These two protein chains interact to form a complex.

Contacts between the two chains:
Residue G734 in chain B is in contact with residue R200 in chain A (closest heavy-atom distance 3.5 Å).
Residue R832 in chain B contacts residue D220 in chain A (closest heavy-atom distance 3.7 Å).
Residue H539 in chain B is in contact with residue T257 in chain A (closest heavy-atom distance 3.3 Å).
Residue V623 in chain B is in contact with residue S250 in chain A (closest heavy-atom distance 4.1 Å).
Residue P784 in chain B interacts with residue Y17 in chain A (closest heavy-atom distance 4.0 Å).
Residue N898 in chain B interacts with residue Y17 in chain A (closest heavy-atom distance 3.2 Å).
Residue E833 in chain B interacts with residue A286 in chain A (closest heavy-atom distance 3.7 Å).
Residue G780 in chain B interacts with residue P19 in chain A (closest heavy-atom distance 3.3 Å).
Residue N694 in chain B is in contact with residue R198 in chain A (closest heavy-atom distance 4.2 Å).
Residue K703 in chain B interacts with residue E115 in chain A (closest heavy-atom distance 3.5 Å).
Residue W738 in chain B interacts with residue E115 in chain A (closest heavy-atom distance 3.9 Å).
Residue K699 in chain B interacts with residue E192 in chain A (closest heavy-atom distance 3.6 Å).
Residue D837 in chain B contacts residue S20 in chain A (closest heavy-atom distance 4.3 Å).
Residue G734 in chain B contacts residue S173 in chain A (closest heavy-atom distance 4.0 Å).
Residue L696 in chain B interacts with residue R198 in chain A (closest heavy-atom distance 3.3 Å).
Residue M733 in chain B is in contact with residue R200 in chain A (closest heavy-atom distance 3.5 Å).
Residue I702 in chain B contacts residue R198 in chain A (closest heavy-atom distance 4.1 Å).
Residue H781 in chain B contacts residue P19 in chain A (closest heavy-atom distance 3.5 Å).
Residue K829 in chain B contacts residue R200 in chain A (closest heavy-atom distance 3.4 Å).
Residue H831 in chain B contacts residue F265 in chain A (closest heavy-atom distance 4.2 Å).
Residue M733 in chain B contacts residue S173 in chain A (closest heavy-atom distance 3.1 Å).
Residue R624 in chain B is in contact with residue P249 in chain A (closest heavy-atom distance 3.4 Å).
Residue P697 in chain B interacts with residue L194 in chain A (closest heavy-atom distance 4.3 Å).
Residue T676 in chain B is in contact with residue R196 in chain A (closest heavy-atom distance 3.5 Å).
Residue L584 in chain B interacts with residue L304 in chain A (closest heavy-atom distance 3.8 Å).
Residue D837 in chain B interacts with residue P19 in chain A (closest heavy-atom distance 3.2 Å).
Residue E836 in chain B interacts with residue P19 in chain A (closest heavy-atom distance 4.2 Å).
Residue I534 in chain B is in contact with residue L251 in chain A (closest heavy-atom distance 3.9 Å).
Residue L584 in chain B is in contact with residue V306 in chain A (closest heavy-atom distance 3.8 Å).
Residue I534 in chain B is in contact with residue P226 in chain A (closest heavy-atom distance 4.4 Å).
Residue V591 in chain B is in contact with residue Q312 in chain A (closest heavy-atom distance 4.1 Å).
Residue K703 in chain B is in contact with residue V114 in chain A (closest heavy-atom distance 3.3 Å).
Residue I702 in chain B contacts residue G174 in chain A (closest heavy-atom distance 3.2 Å).
Residue L535 in chain B contacts residue T256 in chain A (closest heavy-atom distance 3.1 Å).
Residue E531 in chain B is in contact with residue P226 in chain A (closest heavy-atom distance 3.5 Å).
Residue P698 in chain B interacts with residue L194 in chain A (closest heavy-atom distance 3.1 Å).
Residue L535 in chain B is in contact with residue F252 in chain A (closest heavy-atom distance 3.6 Å).
Residue L626 in chain B interacts with residue P249 in chain A (closest heavy-atom distance 3.6 Å).
Residue V591 in chain B contacts residue F310 in chain A (closest heavy-atom distance 3.5 Å).
Residue E588 in chain B interacts with residue L304 in chain A (closest heavy-atom distance 3.5 Å).
Residue I534 in chain B is in contact with residue F252 in chain A (closest heavy-atom distance 3.0 Å).
Residue Q675 in chain B interacts with residue L197 in chain A (closest heavy-atom distance 3.3 Å).
Residue P698 in chain B is in contact with residue L197 in chain A (closest heavy-atom distance 2.9 Å).
Residue I702 in chain B interacts with residue V114 in chain A (closest heavy-atom distance 4.4 Å).
Residue Q675 in chain B contacts residue R196 in chain A (closest heavy-atom distance 3.1 Å).
Residue M625 in chain B contacts residue P249 in chain A (closest heavy-atom distance 4.1 Å).
Residue L581 in chain B interacts with residue I309 in chain A (closest heavy-atom distance 3.6 Å).
Residue I702 in chain B contacts residue S173 in chain A (closest heavy-atom distance 3.1 Å).
Residue H732 in chain B is in contact with residue R200 in chain A (closest heavy-atom distance 3.6 Å).
Residue P697 in chain B is in contact with residue R198 in chain A (closest heavy-atom distance 3.7 Å).
Residue G532 in chain B contacts residue A224 in chain A (closest heavy-atom distance 4.1 Å).
Residue N585 in chain B is in contact with residue I309 in chain A (closest heavy-atom distance 4.2 Å).
Residue N585 in chain B is in contact with residue F310 in chain A (closest heavy-atom distance 3.5 Å).
Residue T788 in chain B contacts residue Y17 in chain A (closest heavy-atom distance 3.3 Å).
Residue R624 in chain B is in contact with residue S250 in chain A (closest heavy-atom distance 2.5 Å).
Residue N589 in chain B contacts residue F310 in chain A (closest heavy-atom distance 4.5 Å).
Residue P701 in chain B is in contact with residue V114 in chain A (closest heavy-atom distance 3.7 Å).
Residue L902 in chain B interacts with residue Y17 in chain A (closest heavy-atom distance 3.6 Å).
Residue N742 in chain B interacts with residue E115 in chain A (closest heavy-atom distance 4.0 Å).
Residue I534 in chain B is in contact with residue S225 in chain A (closest heavy-atom distance 3.7 Å).

Sequence of chain B:
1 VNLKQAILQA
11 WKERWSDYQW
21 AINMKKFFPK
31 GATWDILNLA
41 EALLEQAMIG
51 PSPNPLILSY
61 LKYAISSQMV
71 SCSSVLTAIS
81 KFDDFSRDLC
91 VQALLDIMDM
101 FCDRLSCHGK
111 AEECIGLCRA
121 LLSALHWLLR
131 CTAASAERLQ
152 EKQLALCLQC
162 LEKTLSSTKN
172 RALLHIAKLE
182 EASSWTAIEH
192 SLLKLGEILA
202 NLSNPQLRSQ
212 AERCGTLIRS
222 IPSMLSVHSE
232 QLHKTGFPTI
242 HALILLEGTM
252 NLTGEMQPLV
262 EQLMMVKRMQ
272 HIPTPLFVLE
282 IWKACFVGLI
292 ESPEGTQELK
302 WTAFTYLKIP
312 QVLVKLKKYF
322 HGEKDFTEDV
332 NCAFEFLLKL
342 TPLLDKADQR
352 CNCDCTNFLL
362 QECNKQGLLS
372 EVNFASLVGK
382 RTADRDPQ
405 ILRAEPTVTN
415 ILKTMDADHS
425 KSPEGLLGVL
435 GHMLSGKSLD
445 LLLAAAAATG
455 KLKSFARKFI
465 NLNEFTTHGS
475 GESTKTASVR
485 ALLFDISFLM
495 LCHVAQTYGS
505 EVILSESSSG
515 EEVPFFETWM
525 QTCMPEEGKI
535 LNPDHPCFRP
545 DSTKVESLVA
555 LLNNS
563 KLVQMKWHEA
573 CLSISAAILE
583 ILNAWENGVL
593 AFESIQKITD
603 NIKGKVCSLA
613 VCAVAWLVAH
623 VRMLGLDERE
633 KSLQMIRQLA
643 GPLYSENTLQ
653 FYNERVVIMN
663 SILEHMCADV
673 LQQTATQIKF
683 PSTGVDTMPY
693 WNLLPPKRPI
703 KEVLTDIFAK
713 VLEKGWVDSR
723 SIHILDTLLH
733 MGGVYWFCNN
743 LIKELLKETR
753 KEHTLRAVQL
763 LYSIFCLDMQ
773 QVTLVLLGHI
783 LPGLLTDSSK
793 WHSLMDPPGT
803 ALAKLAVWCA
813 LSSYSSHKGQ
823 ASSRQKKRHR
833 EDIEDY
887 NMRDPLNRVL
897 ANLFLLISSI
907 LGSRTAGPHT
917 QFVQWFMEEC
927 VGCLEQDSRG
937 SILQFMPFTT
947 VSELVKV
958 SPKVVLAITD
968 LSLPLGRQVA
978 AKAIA

Sequence of chain A:
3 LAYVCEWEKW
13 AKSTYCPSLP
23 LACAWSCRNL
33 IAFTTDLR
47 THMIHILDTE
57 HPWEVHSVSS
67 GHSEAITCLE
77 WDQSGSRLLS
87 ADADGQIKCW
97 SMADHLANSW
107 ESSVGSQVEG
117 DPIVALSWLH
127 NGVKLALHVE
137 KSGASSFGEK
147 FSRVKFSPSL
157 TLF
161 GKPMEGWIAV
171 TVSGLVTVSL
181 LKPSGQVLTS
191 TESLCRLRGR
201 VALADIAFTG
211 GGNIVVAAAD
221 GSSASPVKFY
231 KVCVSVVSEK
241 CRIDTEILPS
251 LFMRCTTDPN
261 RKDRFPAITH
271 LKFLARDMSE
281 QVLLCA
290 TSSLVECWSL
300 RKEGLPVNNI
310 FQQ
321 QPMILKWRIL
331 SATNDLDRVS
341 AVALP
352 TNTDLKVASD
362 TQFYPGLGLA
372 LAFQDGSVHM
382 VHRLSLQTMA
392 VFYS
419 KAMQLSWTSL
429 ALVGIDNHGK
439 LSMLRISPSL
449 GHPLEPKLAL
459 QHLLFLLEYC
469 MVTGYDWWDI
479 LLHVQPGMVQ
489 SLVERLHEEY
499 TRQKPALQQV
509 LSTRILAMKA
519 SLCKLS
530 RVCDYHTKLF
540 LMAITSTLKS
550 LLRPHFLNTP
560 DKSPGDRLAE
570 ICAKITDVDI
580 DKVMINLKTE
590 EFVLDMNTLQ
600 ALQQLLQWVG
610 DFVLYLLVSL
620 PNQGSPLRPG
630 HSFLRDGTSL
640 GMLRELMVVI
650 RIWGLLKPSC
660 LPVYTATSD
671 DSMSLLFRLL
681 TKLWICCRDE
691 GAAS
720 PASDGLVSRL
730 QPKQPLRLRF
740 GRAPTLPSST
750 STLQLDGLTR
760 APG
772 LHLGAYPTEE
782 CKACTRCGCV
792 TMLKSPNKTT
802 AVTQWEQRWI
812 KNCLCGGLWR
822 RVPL